This data describes a binding interaction between two proteins.

Sequence of the first protein:
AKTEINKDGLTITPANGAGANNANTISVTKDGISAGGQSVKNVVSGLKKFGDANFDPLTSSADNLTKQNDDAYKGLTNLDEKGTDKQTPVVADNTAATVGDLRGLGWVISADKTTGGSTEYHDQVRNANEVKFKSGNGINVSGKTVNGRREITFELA

Residue-level contacts at the interface:
Residue V51 in the second protein interacts with residue N102 in the first protein (closest heavy-atom distance 2.9 Å).
Residue N137 in the second protein contacts residue W115 in the first protein (closest heavy-atom distance 3.3 Å).
Residue Q46 in the second protein is in contact with residue V52 in the first protein (closest heavy-atom distance 2.9 Å).
Residue I41 in the second protein interacts with residue K49 in the first protein (closest heavy-atom distance 2.7 Å).
Residue G151 in the second protein contacts residue T122 in the first protein (closest heavy-atom distance 3.2 Å).
Residue V139 in the second protein interacts with residue S118 in the first protein (closest heavy-atom distance 2.9 Å).
Residue N135 in the second protein is in contact with residue G114 in the first protein (closest heavy-atom distance 3.0 Å).
Residue I41 in the second protein contacts residue V48 in the first protein (closest heavy-atom distance 3.1 Å).
Residue R158 in the second protein contacts residue V139 in the first protein (closest heavy-atom distance 3.2 Å).
Residue N135 in the second protein contacts residue T85 in the first protein (closest heavy-atom distance 2.9 Å).
Residue V139 in the second protein is in contact with residue V116 in the first protein (closest heavy-atom distance 2.8 Å).
Residue T153 in the second protein contacts residue Y129 in the first protein (closest heavy-atom distance 3.0 Å).
Residue K15 in the second protein contacts residue T11 in the first protein (closest heavy-atom distance 2.9 Å).
Residue T106 in the second protein is in contact with residue T103 in the first protein (closest heavy-atom distance 3.1 Å).
Residue N137 in the second protein interacts with residue V116 in the first protein (closest heavy-atom distance 2.9 Å).
Residue V48 in the second protein interacts with residue A104 in the first protein (closest heavy-atom distance 3.0 Å).
Residue I160 in the second protein interacts with residue K140 in the first protein (closest heavy-atom distance 2.7 Å).
Residue E138 in the second protein interacts with residue S118 in the first protein (closest heavy-atom distance 2.5 Å).
Residue R111 in the second protein interacts with residue D101 in the first protein (closest heavy-atom distance 2.5 Å).
Residue F162 in the second protein is in contact with residue G144 in the first protein (closest heavy-atom distance 2.8 Å).
Residue A136 in the second protein interacts with residue Y81 in the first protein (closest heavy-atom distance 3.3 Å).
Residue S150 in the second protein is in contact with residue T123 in the first protein (closest heavy-atom distance 2.7 Å).
Residue S150 in the second protein is in contact with residue K121 in the first protein (closest heavy-atom distance 3.2 Å).
Residue V107 in the second protein contacts residue D101 in the first protein (closest heavy-atom distance 3.3 Å).
Residue E138 in the second protein contacts residue Y81 in the first protein (closest heavy-atom distance 2.8 Å).
Residue K140 in the second protein contacts residue S118 in the first protein (closest heavy-atom distance 3.1 Å).
Residue I41 in the second protein is in contact with residue S47 in the first protein (closest heavy-atom distance 3.0 Å).
Residue A43 in the second protein interacts with residue K49 in the first protein (closest heavy-atom distance 3.0 Å).
Residue S42 in the second protein interacts with residue N50 in the first protein (closest heavy-atom distance 2.8 Å).
Residue R158 in the second protein is in contact with residue E138 in the first protein (closest heavy-atom distance 2.8 Å).
Residue R158 in the second protein contacts residue K140 in the first protein (closest heavy-atom distance 2.8 Å).
Residue K15 in the second protein contacts residue A9 in the first protein (closest heavy-atom distance 3.0 Å).
Residue R111 in the second protein is in contact with residue L87 in the first protein (closest heavy-atom distance 2.9 Å).
Residue A136 in the second protein contacts residue K75 in the first protein (closest heavy-atom distance 3.0 Å).
Residue E159 in the second protein is in contact with residue K140 in the first protein (closest heavy-atom distance 3.3 Å).
Residue A105 in the second protein contacts residue A105 in the first protein (closest heavy-atom distance 2.9 Å).
Residue F162 in the second protein is in contact with residue K142 in the first protein (closest heavy-atom distance 3.2 Å).
Residue G151 in the second protein interacts with residue K121 in the first protein (closest heavy-atom distance 2.9 Å).
Residue R111 in the second protein interacts with residue V99 in the first protein (closest heavy-atom distance 2.6 Å).
Residue E138 in the second protein interacts with residue V116 in the first protein (closest heavy-atom distance 3.2 Å).
Residue I160 in the second protein is in contact with residue K142 in the first protein (closest heavy-atom distance 2.7 Å).
Residue V52 in the second protein contacts residue N102 in the first protein (closest heavy-atom distance 3.2 Å).
Residue S42 in the second protein contacts residue K49 in the first protein (closest heavy-atom distance 3.3 Å).
Residue S47 in the second protein contacts residue V52 in the first protein (closest heavy-atom distance 2.6 Å).
Residue G108 in the second protein contacts residue D101 in the first protein (closest heavy-atom distance 2.8 Å).
Residue G45 in the second protein contacts residue N50 in the first protein (closest heavy-atom distance 2.8 Å).
Residue G151 in the second protein interacts with residue T123 in the first protein (closest heavy-atom distance 2.8 Å).
Residue T153 in the second protein is in contact with residue D131 in the first protein (closest heavy-atom distance 2.5 Å).
Residue R157 in the second protein contacts residue E138 in the first protein (closest heavy-atom distance 2.9 Å).
Residue F141 in the second protein is in contact with residue S118 in the first protein (closest heavy-atom distance 2.9 Å).
Residue L164 in the second protein contacts residue N145 in the first protein (closest heavy-atom distance 3.1 Å).
Residue I13 in the second protein is in contact with residue I13 in the first protein (closest heavy-atom distance 3.3 Å).
Residue T37 in the second protein is in contact with residue I34 in the first protein (closest heavy-atom distance 3.1 Å).
Residue N135 in the second protein is in contact with residue L113 in the first protein (closest heavy-atom distance 3.1 Å).
Residue Q46 in the second protein is in contact with residue V51 in the first protein (closest heavy-atom distance 3.2 Å).
Residue K140 in the second protein interacts with residue D120 in the first protein (closest heavy-atom distance 2.7 Å).
Residue N50 in the second protein is in contact with residue N102 in the first protein (closest heavy-atom distance 3.0 Å).
Residue V107 in the second protein contacts residue T103 in the first protein (closest heavy-atom distance 2.7 Å).
Residue R158 in the second protein interacts with residue Q132 in the first protein (closest heavy-atom distance 2.8 Å).
Residue A136 in the second protein interacts with residue G114 in the first protein (closest heavy-atom distance 2.9 Å).

Sequence of the second protein:
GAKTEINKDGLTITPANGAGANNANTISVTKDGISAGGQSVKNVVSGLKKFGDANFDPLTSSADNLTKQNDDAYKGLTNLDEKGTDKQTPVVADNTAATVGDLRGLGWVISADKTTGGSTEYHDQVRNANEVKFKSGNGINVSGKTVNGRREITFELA